Contacts between the two chains:
Residue R55 in chain B interacts with residue V9 in chain A (closest heavy-atom distance 3.9 Å).

Sequence of chain A:
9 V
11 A

The following describes two proteins that form a bound complex.

Sequence of chain B:
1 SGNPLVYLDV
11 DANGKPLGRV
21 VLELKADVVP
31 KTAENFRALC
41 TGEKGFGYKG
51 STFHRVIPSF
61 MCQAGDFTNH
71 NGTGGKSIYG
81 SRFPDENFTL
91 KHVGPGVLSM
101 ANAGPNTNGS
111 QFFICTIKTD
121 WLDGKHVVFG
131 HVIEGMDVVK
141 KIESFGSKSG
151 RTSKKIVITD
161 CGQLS